This data describes a binding interaction between two proteins.

Sequence of protein 1:
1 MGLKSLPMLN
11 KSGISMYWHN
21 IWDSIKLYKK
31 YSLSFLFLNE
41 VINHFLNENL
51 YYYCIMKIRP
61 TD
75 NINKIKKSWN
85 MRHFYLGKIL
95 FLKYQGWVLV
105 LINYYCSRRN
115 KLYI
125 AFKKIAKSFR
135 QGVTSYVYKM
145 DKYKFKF

Sequence of protein 2:
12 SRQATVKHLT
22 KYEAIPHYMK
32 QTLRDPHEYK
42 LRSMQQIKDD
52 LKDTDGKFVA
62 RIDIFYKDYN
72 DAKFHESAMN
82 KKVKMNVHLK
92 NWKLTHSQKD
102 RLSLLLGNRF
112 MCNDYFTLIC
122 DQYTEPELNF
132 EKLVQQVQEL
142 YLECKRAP

Interface contacts:
Residue K74 in protein 2 interacts with residue L27 in protein 1 (closest heavy-atom distance 4.5 Å).
Residue H76 in protein 2 is in contact with residue K30 in protein 1 (closest heavy-atom distance 3.2 Å).
Residue D72 in protein 2 contacts residue K26 in protein 1 (closest heavy-atom distance 4.8 Å).
Residue K74 in protein 2 contacts residue K30 in protein 1 (closest heavy-atom distance 4.8 Å).
Residue E77 in protein 2 contacts residue L27 in protein 1 (closest heavy-atom distance 3.1 Å).
Residue E77 in protein 2 contacts residue K26 in protein 1 (closest heavy-atom distance 3.1 Å).
Residue M80 in protein 2 is in contact with residue K26 in protein 1 (closest heavy-atom distance 4.8 Å).
Residue D72 in protein 2 contacts residue I25 in protein 1 (closest heavy-atom distance 2.7 Å).
Residue D72 in protein 2 is in contact with residue L27 in protein 1 (closest heavy-atom distance 3.4 Å).
Residue F75 in protein 2 is in contact with residue K30 in protein 1 (closest heavy-atom distance 3.5 Å).
Residue K74 in protein 2 contacts residue Y31 in protein 1 (closest heavy-atom distance 3.4 Å).